The following describes two proteins that form a bound complex.

Sequence of chain B:
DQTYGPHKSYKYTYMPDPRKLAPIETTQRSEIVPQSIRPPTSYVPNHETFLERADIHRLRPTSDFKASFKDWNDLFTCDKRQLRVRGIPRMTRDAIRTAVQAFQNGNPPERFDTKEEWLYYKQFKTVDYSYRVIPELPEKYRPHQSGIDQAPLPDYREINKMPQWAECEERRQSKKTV

Residue-level contacts at the interface:
Residue S698 in chain A interacts with residue P161 in chain B (closest heavy-atom distance 4.4 Å).
Residue G76 in chain A is in contact with residue S155 in chain B (closest heavy-atom distance 4.8 Å).
Residue V721 in chain A contacts residue P161 in chain B (closest heavy-atom distance 4.6 Å).
Residue A703 in chain A contacts residue Y150 in chain B (closest heavy-atom distance 3.7 Å).
Residue S698 in chain A is in contact with residue P152 in chain B (closest heavy-atom distance 3.8 Å).
Residue V108 in chain A contacts residue R62 in chain B (closest heavy-atom distance 4.1 Å).
Residue V701 in chain A contacts residue Y150 in chain B (closest heavy-atom distance 3.3 Å).
Residue A697 in chain A interacts with residue I157 in chain B (closest heavy-atom distance 4.4 Å).
Residue A703 in chain A is in contact with residue K149 in chain B (closest heavy-atom distance 4.8 Å).
Residue H707 in chain A contacts residue F133 in chain B (closest heavy-atom distance 3.6 Å).
Residue T101 in chain A contacts residue Y52 in chain B (closest heavy-atom distance 3.9 Å).
Residue H707 in chain A contacts residue V142 in chain B (closest heavy-atom distance 3.4 Å).
Residue S698 in chain A is in contact with residue I157 in chain B (closest heavy-atom distance 3.3 Å).
Residue S60 in chain A is in contact with residue R67 in chain B (closest heavy-atom distance 4.7 Å).
Residue K42 in chain A interacts with residue E145 in chain B (closest heavy-atom distance 4.7 Å).
Residue G111 in chain A interacts with residue E125 in chain B (closest heavy-atom distance 4.5 Å).
Residue S60 in chain A contacts residue W127 in chain B (closest heavy-atom distance 4.6 Å).
Residue H707 in chain A interacts with residue P144 in chain B (closest heavy-atom distance 4.6 Å).
Residue A74 in chain A contacts residue S155 in chain B (closest heavy-atom distance 4.2 Å).
Residue V706 in chain A contacts residue F133 in chain B (closest heavy-atom distance 4.1 Å).
Residue G103 in chain A is in contact with residue E119 in chain B (closest heavy-atom distance 4.0 Å).
Residue K42 in chain A interacts with residue P147 in chain B (closest heavy-atom distance 3.9 Å).
Residue M44 in chain A contacts residue K149 in chain B (closest heavy-atom distance 3.7 Å).
Residue V706 in chain A is in contact with residue P144 in chain B (closest heavy-atom distance 3.7 Å).
Residue K42 in chain A is in contact with residue E148 in chain B (closest heavy-atom distance 3.9 Å).
Residue L41 in chain A interacts with residue P147 in chain B (closest heavy-atom distance 3.7 Å).
Residue G102 in chain A interacts with residue Y52 in chain B (closest heavy-atom distance 4.5 Å).
Residue D34 in chain A is in contact with residue K134 in chain B (closest heavy-atom distance 4.3 Å).
Residue F66 in chain A interacts with residue Q132 in chain B (closest heavy-atom distance 3.4 Å).
Residue R526 in chain A contacts residue G156 in chain B (closest heavy-atom distance 3.3 Å).
Residue L41 in chain A is in contact with residue E145 in chain B (closest heavy-atom distance 3.6 Å).
Residue T101 in chain A interacts with residue S51 in chain B (closest heavy-atom distance 3.0 Å).
Residue R526 in chain A is in contact with residue D158 in chain B (closest heavy-atom distance 4.1 Å).
Residue S63 in chain A interacts with residue Q132 in chain B (closest heavy-atom distance 2.4 Å).
Residue A695 in chain A interacts with residue P161 in chain B (closest heavy-atom distance 3.9 Å).
Residue V701 in chain A contacts residue K149 in chain B (closest heavy-atom distance 4.7 Å).
Residue G110 in chain A interacts with residue E125 in chain B (closest heavy-atom distance 3.5 Å).
Residue L65 in chain A is in contact with residue Q132 in chain B (closest heavy-atom distance 3.6 Å).
Residue V706 in chain A is in contact with residue E145 in chain B (closest heavy-atom distance 3.4 Å).
Residue F97 in chain A interacts with residue R62 in chain B (closest heavy-atom distance 4.5 Å).
Residue H707 in chain A contacts residue Y129 in chain B (closest heavy-atom distance 3.5 Å).
Residue K42 in chain A is in contact with residue L146 in chain B (closest heavy-atom distance 3.4 Å).
Residue V701 in chain A interacts with residue R151 in chain B (closest heavy-atom distance 4.3 Å).
Residue L65 in chain A contacts residue F133 in chain B (closest heavy-atom distance 4.3 Å).
Residue S60 in chain A contacts residue K131 in chain B (closest heavy-atom distance 3.6 Å).
Residue R526 in chain A interacts with residue I157 in chain B (closest heavy-atom distance 4.0 Å).
Residue R523 in chain A is in contact with residue S155 in chain B (closest heavy-atom distance 3.4 Å).
Residue E59 in chain A interacts with residue R67 in chain B (closest heavy-atom distance 3.3 Å).
Residue T699 in chain A contacts residue P161 in chain B (closest heavy-atom distance 3.8 Å).
Residue V701 in chain A interacts with residue P152 in chain B (closest heavy-atom distance 3.9 Å).
Residue M44 in chain A interacts with residue S155 in chain B (closest heavy-atom distance 4.3 Å).
Residue M44 in chain A interacts with residue E148 in chain B (closest heavy-atom distance 3.4 Å).
Residue G75 in chain A is in contact with residue S155 in chain B (closest heavy-atom distance 4.0 Å).
Residue A703 in chain A is in contact with residue P147 in chain B (closest heavy-atom distance 3.8 Å).
Residue T699 in chain A is in contact with residue P152 in chain B (closest heavy-atom distance 4.8 Å).
Residue V706 in chain A interacts with residue P147 in chain B (closest heavy-atom distance 4.6 Å).
Residue S60 in chain A contacts residue L128 in chain B (closest heavy-atom distance 3.7 Å).
Residue I99 in chain A is in contact with residue R62 in chain B (closest heavy-atom distance 4.1 Å).
Residue Y722 in chain A contacts residue P163 in chain B (closest heavy-atom distance 4.5 Å).
Residue I99 in chain A is in contact with residue Y52 in chain B (closest heavy-atom distance 3.9 Å).

Sequence of chain A:
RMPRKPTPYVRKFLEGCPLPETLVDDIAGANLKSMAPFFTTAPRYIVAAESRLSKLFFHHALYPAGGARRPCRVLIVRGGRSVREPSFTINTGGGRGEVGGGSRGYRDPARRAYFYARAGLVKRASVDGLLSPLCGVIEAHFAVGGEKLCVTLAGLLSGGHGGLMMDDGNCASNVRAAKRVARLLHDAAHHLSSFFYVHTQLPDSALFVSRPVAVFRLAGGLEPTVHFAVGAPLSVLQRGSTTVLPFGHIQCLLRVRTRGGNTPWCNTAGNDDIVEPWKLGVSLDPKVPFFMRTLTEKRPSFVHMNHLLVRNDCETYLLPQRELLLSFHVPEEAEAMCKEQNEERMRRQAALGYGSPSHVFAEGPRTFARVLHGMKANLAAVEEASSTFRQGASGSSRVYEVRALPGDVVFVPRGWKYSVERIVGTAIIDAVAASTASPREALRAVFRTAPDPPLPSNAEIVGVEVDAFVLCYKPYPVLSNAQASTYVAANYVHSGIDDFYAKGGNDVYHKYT